These two protein chains interact to form a complex.

Sequence of the first protein:
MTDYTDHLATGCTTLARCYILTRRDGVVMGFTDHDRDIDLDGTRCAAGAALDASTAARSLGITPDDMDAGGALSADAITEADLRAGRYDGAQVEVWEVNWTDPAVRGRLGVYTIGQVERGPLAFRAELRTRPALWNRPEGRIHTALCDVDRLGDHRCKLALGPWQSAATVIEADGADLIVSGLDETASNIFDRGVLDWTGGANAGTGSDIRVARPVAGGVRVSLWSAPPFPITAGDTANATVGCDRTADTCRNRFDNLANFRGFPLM

Sequence of the second protein:
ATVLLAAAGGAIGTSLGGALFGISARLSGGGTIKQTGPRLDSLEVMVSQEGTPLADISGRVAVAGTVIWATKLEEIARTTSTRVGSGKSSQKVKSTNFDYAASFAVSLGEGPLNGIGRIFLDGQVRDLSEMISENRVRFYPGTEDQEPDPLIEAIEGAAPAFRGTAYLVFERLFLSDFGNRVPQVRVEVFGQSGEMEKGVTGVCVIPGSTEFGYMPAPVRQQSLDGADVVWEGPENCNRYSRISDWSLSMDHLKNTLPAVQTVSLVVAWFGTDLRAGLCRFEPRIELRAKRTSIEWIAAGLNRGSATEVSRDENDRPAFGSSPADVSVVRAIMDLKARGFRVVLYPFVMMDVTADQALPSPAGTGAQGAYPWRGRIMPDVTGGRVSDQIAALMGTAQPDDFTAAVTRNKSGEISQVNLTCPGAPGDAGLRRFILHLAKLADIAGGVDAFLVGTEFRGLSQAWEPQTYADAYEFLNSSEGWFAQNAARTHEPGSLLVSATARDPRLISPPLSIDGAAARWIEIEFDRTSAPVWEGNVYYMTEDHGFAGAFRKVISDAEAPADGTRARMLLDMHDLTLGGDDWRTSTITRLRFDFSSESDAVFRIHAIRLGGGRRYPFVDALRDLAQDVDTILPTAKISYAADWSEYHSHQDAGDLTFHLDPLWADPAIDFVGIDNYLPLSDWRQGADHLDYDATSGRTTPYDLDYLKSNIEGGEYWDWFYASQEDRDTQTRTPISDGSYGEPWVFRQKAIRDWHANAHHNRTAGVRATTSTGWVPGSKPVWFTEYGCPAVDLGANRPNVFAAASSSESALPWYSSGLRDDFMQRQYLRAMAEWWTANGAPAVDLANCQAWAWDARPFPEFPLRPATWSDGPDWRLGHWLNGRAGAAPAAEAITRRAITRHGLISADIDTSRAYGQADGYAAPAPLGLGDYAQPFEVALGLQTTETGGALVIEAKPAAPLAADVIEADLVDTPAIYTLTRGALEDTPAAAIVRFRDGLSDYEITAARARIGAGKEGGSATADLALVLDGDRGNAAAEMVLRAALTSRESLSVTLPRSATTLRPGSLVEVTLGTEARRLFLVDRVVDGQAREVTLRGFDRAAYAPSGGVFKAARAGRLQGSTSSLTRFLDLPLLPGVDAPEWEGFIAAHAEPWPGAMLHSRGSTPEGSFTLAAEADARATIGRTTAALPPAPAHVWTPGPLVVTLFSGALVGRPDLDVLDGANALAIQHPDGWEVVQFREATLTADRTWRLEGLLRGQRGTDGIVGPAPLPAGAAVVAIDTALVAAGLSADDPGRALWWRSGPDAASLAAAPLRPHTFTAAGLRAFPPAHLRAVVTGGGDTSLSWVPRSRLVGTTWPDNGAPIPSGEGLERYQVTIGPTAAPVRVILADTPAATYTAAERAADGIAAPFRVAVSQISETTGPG

Contacts between the two chains:
Residue V4 in the second protein interacts with residue S54 in the first protein (closest heavy-atom distance 4.2 Å).
Residue V4 in the second protein interacts with residue D66 in the first protein (closest heavy-atom distance 4.1 Å).
Residue T3 in the second protein contacts residue T55 in the first protein (closest heavy-atom distance 2.9 Å).
Residue A2 in the second protein is in contact with residue A53 in the first protein (closest heavy-atom distance 4.0 Å).
Residue V4 in the second protein is in contact with residue D68 in the first protein (closest heavy-atom distance 3.5 Å).
Residue T3 in the second protein contacts residue A56 in the first protein (closest heavy-atom distance 3.4 Å).
Residue L5 in the second protein contacts residue D68 in the first protein (closest heavy-atom distance 3.9 Å).
Residue V4 in the second protein is in contact with residue A57 in the first protein (closest heavy-atom distance 4.6 Å).
Residue L5 in the second protein interacts with residue M67 in the first protein (closest heavy-atom distance 4.8 Å).
Residue V4 in the second protein interacts with residue T55 in the first protein (closest heavy-atom distance 3.1 Å).
Residue T3 in the second protein interacts with residue A53 in the first protein (closest heavy-atom distance 3.6 Å).
Residue A7 in the second protein contacts residue T55 in the first protein (closest heavy-atom distance 5.0 Å).
Residue L5 in the second protein interacts with residue T55 in the first protein (closest heavy-atom distance 3.6 Å).
Residue V4 in the second protein interacts with residue A53 in the first protein (closest heavy-atom distance 4.6 Å).
Residue V4 in the second protein is in contact with residue M67 in the first protein (closest heavy-atom distance 3.2 Å).
Residue T3 in the second protein is in contact with residue S54 in the first protein (closest heavy-atom distance 3.1 Å).
Residue L6 in the second protein is in contact with residue T55 in the first protein (closest heavy-atom distance 3.4 Å).
Residue L6 in the second protein is in contact with residue A56 in the first protein (closest heavy-atom distance 4.9 Å).
Residue V4 in the second protein contacts residue A56 in the first protein (closest heavy-atom distance 4.7 Å).
Residue L6 in the second protein interacts with residue A57 in the first protein (closest heavy-atom distance 4.6 Å).
Residue L5 in the second protein contacts residue D66 in the first protein (closest heavy-atom distance 4.8 Å).
Residue T3 in the second protein interacts with residue A57 in the first protein (closest heavy-atom distance 4.6 Å).